Interface contacts:
Residue I278 in chain A interacts with residue F270 in chain B (closest heavy-atom distance 3.6 Å).
Residue P282 in chain A interacts with residue A267 in chain B (closest heavy-atom distance 3.2 Å).
Residue Y346 in chain A is in contact with residue E229 in chain B (closest heavy-atom distance 3.5 Å).
Residue K13 in chain A interacts with residue D228 in chain B (closest heavy-atom distance 2.5 Å).
Residue Y340 in chain A is in contact with residue V243 in chain B (closest heavy-atom distance 3.7 Å).
Residue Y340 in chain A interacts with residue I245 in chain B (closest heavy-atom distance 2.9 Å).
Residue F336 in chain A contacts residue A250 in chain B (closest heavy-atom distance 3.6 Å).
Residue M1 in chain A interacts with residue K244 in chain B (closest heavy-atom distance 2.9 Å).
Residue P302 in chain A contacts residue A251 in chain B (closest heavy-atom distance 3.2 Å).
Residue R276 in chain A contacts residue E272 in chain B (closest heavy-atom distance 3.5 Å).
Residue R276 in chain A interacts with residue L271 in chain B (closest heavy-atom distance 3.0 Å).
Residue Y346 in chain A interacts with residue E226 in chain B (closest heavy-atom distance 3.2 Å).
Residue V341 in chain A is in contact with residue V243 in chain B (closest heavy-atom distance 3.3 Å).
Residue Y346 in chain A interacts with residue K225 in chain B (closest heavy-atom distance 3.5 Å).
Residue D331 in chain A is in contact with residue W249 in chain B (closest heavy-atom distance 3.8 Å).
Residue L310 in chain A contacts residue F270 in chain B (closest heavy-atom distance 3.6 Å).
Residue F338 in chain A contacts residue C247 in chain B (closest heavy-atom distance 3.6 Å).
Residue P284 in chain A interacts with residue F266 in chain B (closest heavy-atom distance 3.5 Å).
Residue F336 in chain A is in contact with residue L263 in chain B (closest heavy-atom distance 3.4 Å).
Residue S342 in chain A interacts with residue V243 in chain B (closest heavy-atom distance 2.9 Å).
Residue A279 in chain A contacts residue C269 in chain B (closest heavy-atom distance 3.2 Å).
Residue Q334 in chain A contacts residue W249 in chain B (closest heavy-atom distance 3.1 Å).
Residue A279 in chain A interacts with residue F270 in chain B (closest heavy-atom distance 3.6 Å).
Residue Y340 in chain A is in contact with residue K244 in chain B (closest heavy-atom distance 3.4 Å).
Residue Y340 in chain A is in contact with residue F266 in chain B (closest heavy-atom distance 3.6 Å).
Residue F336 in chain A contacts residue V248 in chain B (closest heavy-atom distance 3.4 Å).
Residue E7 in chain A is in contact with residue K223 in chain B (closest heavy-atom distance 3.3 Å).
Residue H280 in chain A is in contact with residue C269 in chain B (closest heavy-atom distance 2.9 Å).
Residue H347 in chain A interacts with residue E229 in chain B (closest heavy-atom distance 2.9 Å).
Residue F338 in chain A is in contact with residue G246 in chain B (closest heavy-atom distance 3.1 Å).
Residue F336 in chain A contacts residue Q264 in chain B (closest heavy-atom distance 3.2 Å).
Residue V303 in chain A is in contact with residue A250 in chain B (closest heavy-atom distance 3.7 Å).
Residue Y346 in chain A interacts with residue L240 in chain B (closest heavy-atom distance 3.6 Å).
Residue H345 in chain A contacts residue L240 in chain B (closest heavy-atom distance 3.3 Å).
Residue I278 in chain A interacts with residue L271 in chain B (closest heavy-atom distance 2.9 Å).
Residue E379 in chain A interacts with residue C247 in chain B (closest heavy-atom distance 3.4 Å).
Residue S342 in chain A is in contact with residue P242 in chain B (closest heavy-atom distance 3.4 Å).
Residue N343 in chain A is in contact with residue L240 in chain B (closest heavy-atom distance 3.6 Å).
Residue Y369 in chain A is in contact with residue K225 in chain B (closest heavy-atom distance 3.7 Å).
Residue N343 in chain A interacts with residue Q241 in chain B (closest heavy-atom distance 3.3 Å).
Residue V308 in chain A interacts with residue F270 in chain B (closest heavy-atom distance 3.2 Å).
Residue L328 in chain A is in contact with residue F266 in chain B (closest heavy-atom distance 3.5 Å).
Residue H280 in chain A interacts with residue A268 in chain B (closest heavy-atom distance 3.5 Å).
Residue S335 in chain A is in contact with residue A268 in chain B (closest heavy-atom distance 3.5 Å).
Residue P282 in chain A interacts with residue F266 in chain B (closest heavy-atom distance 3.3 Å).
Residue Y346 in chain A contacts residue F237 in chain B (closest heavy-atom distance 3.4 Å).
Residue P337 in chain A interacts with residue L263 in chain B (closest heavy-atom distance 3.3 Å).
Residue R301 in chain A is in contact with residue W249 in chain B (closest heavy-atom distance 3.6 Å).
Residue F338 in chain A interacts with residue W249 in chain B (closest heavy-atom distance 3.6 Å).
Residue M1 in chain A interacts with residue I245 in chain B (closest heavy-atom distance 3.6 Å).
Residue Q334 in chain A interacts with residue A250 in chain B (closest heavy-atom distance 2.8 Å).
Residue L281 in chain A contacts residue A268 in chain B (closest heavy-atom distance 3.6 Å).
Residue V3 in chain A contacts residue K244 in chain B (closest heavy-atom distance 3.6 Å).
Residue F338 in chain A contacts residue V248 in chain B (closest heavy-atom distance 3.1 Å).
Residue N343 in chain A contacts residue P242 in chain B (closest heavy-atom distance 3.3 Å).
Residue Y340 in chain A interacts with residue L263 in chain B (closest heavy-atom distance 3.7 Å).
Residue L380 in chain A interacts with residue W249 in chain B (closest heavy-atom distance 3.4 Å).
Residue I344 in chain A interacts with residue K225 in chain B (closest heavy-atom distance 3.6 Å).
Residue P337 in chain A contacts residue F266 in chain B (closest heavy-atom distance 3.5 Å).
Residue R316 in chain A contacts residue W249 in chain B (closest heavy-atom distance 3.4 Å).

Sequence of chain A:
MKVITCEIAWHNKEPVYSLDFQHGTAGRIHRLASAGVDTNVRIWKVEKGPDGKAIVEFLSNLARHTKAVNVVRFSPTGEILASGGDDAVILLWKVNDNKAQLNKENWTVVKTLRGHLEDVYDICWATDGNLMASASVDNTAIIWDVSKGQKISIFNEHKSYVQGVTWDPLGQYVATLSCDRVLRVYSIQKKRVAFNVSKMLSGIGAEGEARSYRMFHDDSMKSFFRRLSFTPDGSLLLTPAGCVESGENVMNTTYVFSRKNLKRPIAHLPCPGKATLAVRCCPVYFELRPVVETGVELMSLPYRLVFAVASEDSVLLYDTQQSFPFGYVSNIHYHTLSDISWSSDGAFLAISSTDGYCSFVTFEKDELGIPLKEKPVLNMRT

Sequence of chain B:
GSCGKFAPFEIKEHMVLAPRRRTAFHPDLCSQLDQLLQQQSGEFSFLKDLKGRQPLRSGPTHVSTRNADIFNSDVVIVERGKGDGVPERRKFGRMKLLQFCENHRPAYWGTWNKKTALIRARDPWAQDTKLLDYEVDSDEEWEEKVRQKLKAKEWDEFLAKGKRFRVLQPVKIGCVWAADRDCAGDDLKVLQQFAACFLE

These two protein chains interact to form a complex.